Contacts between the two chains:
Residue R90 in the second protein is in contact with residue Y39 in the first protein (closest heavy-atom distance 3.5 Å).
Residue L82 in the second protein is in contact with residue S78 in the first protein (closest heavy-atom distance 3.6 Å).
Residue D69 in the second protein interacts with residue Q77 in the first protein (closest heavy-atom distance 2.8 Å).
Residue N85 in the second protein contacts residue H73 in the first protein (closest heavy-atom distance 4.0 Å).
Residue A87 in the second protein contacts residue D69 in the first protein (closest heavy-atom distance 4.0 Å).
Residue N85 in the second protein is in contact with residue A76 in the first protein (closest heavy-atom distance 2.8 Å).
Residue Q17 in the second protein contacts residue Y32 in the first protein (closest heavy-atom distance 2.5 Å).
Residue H95 in the second protein contacts residue D38 in the first protein (closest heavy-atom distance 3.0 Å).
Residue L64 in the second protein contacts residue L31 in the first protein (closest heavy-atom distance 3.5 Å).
Residue A57 in the second protein contacts residue D38 in the first protein (closest heavy-atom distance 3.2 Å).
Residue V66 in the second protein is in contact with residue A76 in the first protein (closest heavy-atom distance 4.0 Å).
Residue L13 in the second protein interacts with residue L28 in the first protein (closest heavy-atom distance 3.7 Å).
Residue N85 in the second protein interacts with residue L82 in the first protein (closest heavy-atom distance 3.9 Å).
Residue L82 in the second protein interacts with residue E79 in the first protein (closest heavy-atom distance 4.2 Å).
Residue A58 in the second protein is in contact with residue Y39 in the first protein (closest heavy-atom distance 4.2 Å).
Residue H95 in the second protein is in contact with residue R42 in the first protein (closest heavy-atom distance 3.1 Å).
Residue L13 in the second protein contacts residue L31 in the first protein (closest heavy-atom distance 4.1 Å).
Residue L64 in the second protein interacts with residue Y32 in the first protein (closest heavy-atom distance 4.2 Å).
Residue Q16 in the second protein is in contact with residue R25 in the first protein (closest heavy-atom distance 3.7 Å).
Residue A68 in the second protein contacts residue R74 in the first protein (closest heavy-atom distance 3.1 Å).
Residue H73 in the second protein interacts with residue Q77 in the first protein (closest heavy-atom distance 3.0 Å).
Residue D69 in the second protein is in contact with residue T75 in the first protein (closest heavy-atom distance 4.0 Å).
Residue Y83 in the second protein contacts residue V80 in the first protein (closest heavy-atom distance 3.8 Å).
Residue Y83 in the second protein interacts with residue Q77 in the first protein (closest heavy-atom distance 3.2 Å).
Residue N85 in the second protein interacts with residue T75 in the first protein (closest heavy-atom distance 3.2 Å).
Residue A57 in the second protein is in contact with residue A35 in the first protein (closest heavy-atom distance 3.4 Å).
Residue A58 in the second protein contacts residue D38 in the first protein (closest heavy-atom distance 2.8 Å).
Residue Q16 in the second protein interacts with residue R74 in the first protein (closest heavy-atom distance 3.4 Å).
Residue P56 in the second protein is in contact with residue D38 in the first protein (closest heavy-atom distance 3.4 Å).
Residue L64 in the second protein contacts residue R74 in the first protein (closest heavy-atom distance 3.9 Å).
Residue I94 in the second protein interacts with residue W43 in the first protein (closest heavy-atom distance 4.0 Å).
Residue L13 in the second protein is in contact with residue E27 in the first protein (closest heavy-atom distance 3.7 Å).
Residue E72 in the second protein interacts with residue T75 in the first protein (closest heavy-atom distance 3.8 Å).
Residue Y83 in the second protein contacts residue Q81 in the first protein (closest heavy-atom distance 3.6 Å).
Residue Y83 in the second protein is in contact with residue S78 in the first protein (closest heavy-atom distance 2.7 Å).
Residue A88 in the second protein is in contact with residue A76 in the first protein (closest heavy-atom distance 3.8 Å).
Residue Q81 in the second protein interacts with residue S78 in the first protein (closest heavy-atom distance 4.2 Å).
Residue L65 in the second protein contacts residue A76 in the first protein (closest heavy-atom distance 2.9 Å).
Residue H73 in the second protein is in contact with residue E79 in the first protein (closest heavy-atom distance 2.9 Å).
Residue Q17 in the second protein contacts residue L28 in the first protein (closest heavy-atom distance 3.9 Å).
Residue A68 in the second protein contacts residue T75 in the first protein (closest heavy-atom distance 3.9 Å).
Residue A58 in the second protein interacts with residue A35 in the first protein (closest heavy-atom distance 4.0 Å).
Residue L82 in the second protein contacts residue Q77 in the first protein (closest heavy-atom distance 3.9 Å).
Residue A57 in the second protein interacts with residue Q34 in the first protein (closest heavy-atom distance 3.4 Å).
Residue E19 in the second protein contacts residue R74 in the first protein (closest heavy-atom distance 3.5 Å).
Residue E21 in the second protein interacts with residue R25 in the first protein (closest heavy-atom distance 4.1 Å).
Residue Q81 in the second protein interacts with residue E79 in the first protein (closest heavy-atom distance 3.8 Å).
Residue Y83 in the second protein is in contact with residue E79 in the first protein (closest heavy-atom distance 3.1 Å).
Residue Q16 in the second protein interacts with residue L28 in the first protein (closest heavy-atom distance 3.8 Å).
Residue E84 in the second protein is in contact with residue A76 in the first protein (closest heavy-atom distance 3.8 Å).
Residue N85 in the second protein interacts with residue Q77 in the first protein (closest heavy-atom distance 4.2 Å).
Residue L65 in the second protein contacts residue R74 in the first protein (closest heavy-atom distance 3.5 Å).
Residue K60 in the second protein is in contact with residue L31 in the first protein (closest heavy-atom distance 4.2 Å).
Residue I94 in the second protein contacts residue R42 in the first protein (closest heavy-atom distance 3.6 Å).
Residue R90 in the second protein contacts residue E84 in the first protein (closest heavy-atom distance 3.1 Å).
Residue Q17 in the second protein contacts residue R74 in the first protein (closest heavy-atom distance 3.0 Å).
Residue L65 in the second protein contacts residue H73 in the first protein (closest heavy-atom distance 3.4 Å).
Residue I94 in the second protein is in contact with residue Y39 in the first protein (closest heavy-atom distance 4.0 Å).
Residue D69 in the second protein contacts residue A76 in the first protein (closest heavy-atom distance 3.7 Å).
Residue L65 in the second protein interacts with residue T75 in the first protein (closest heavy-atom distance 3.6 Å).

Sequence of the first protein:
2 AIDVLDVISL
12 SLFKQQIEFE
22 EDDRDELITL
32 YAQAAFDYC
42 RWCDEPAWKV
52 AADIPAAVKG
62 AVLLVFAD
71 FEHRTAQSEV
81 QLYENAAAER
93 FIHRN

These two protein chains interact to form a complex.

Sequence of the second protein:
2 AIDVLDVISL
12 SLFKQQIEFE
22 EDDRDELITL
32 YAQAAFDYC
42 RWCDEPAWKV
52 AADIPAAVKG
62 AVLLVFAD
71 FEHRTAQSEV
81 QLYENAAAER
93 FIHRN